Interface contacts:
Residue S102 in chain A interacts with residue R15 in chain B (closest heavy-atom distance 3.1 Å).
Residue S98 in chain A interacts with residue A11 in chain B (closest heavy-atom distance 3.6 Å).
Residue F115 in chain A interacts with residue L14 in chain B (closest heavy-atom distance 3.5 Å).
Residue I66 in chain A interacts with residue N20 in chain B (closest heavy-atom distance 3.5 Å).
Residue I62 in chain A interacts with residue I21 in chain B (closest heavy-atom distance 4.4 Å).
Residue V110 in chain A interacts with residue I21 in chain B (closest heavy-atom distance 4.0 Å).
Residue Y70 in chain A interacts with residue I17 in chain B (closest heavy-atom distance 3.2 Å).
Residue A111 in chain A interacts with residue I21 in chain B (closest heavy-atom distance 4.0 Å).
Residue I95 in chain A contacts residue L14 in chain B (closest heavy-atom distance 3.9 Å).
Residue W106 in chain A contacts residue D22 in chain B (closest heavy-atom distance 3.6 Å).
Residue S98 in chain A interacts with residue M12 in chain B (closest heavy-atom distance 3.4 Å).
Residue F74 in chain A interacts with residue L10 in chain B (closest heavy-atom distance 3.5 Å).
Residue G107 in chain A is in contact with residue G18 in chain B (closest heavy-atom distance 3.1 Å).
Residue I66 in chain A is in contact with residue R24 in chain B (closest heavy-atom distance 4.4 Å).
Residue F74 in chain A interacts with residue Q13 in chain B (closest heavy-atom distance 4.3 Å).
Residue F74 in chain A is in contact with residue L14 in chain B (closest heavy-atom distance 2.9 Å).
Residue I62 in chain A contacts residue M25 in chain B (closest heavy-atom distance 3.2 Å).
Residue M77 in chain A contacts residue Q13 in chain B (closest heavy-atom distance 4.4 Å).
Residue I95 in chain A is in contact with residue I7 in chain B (closest heavy-atom distance 3.7 Å).
Residue E73 in chain A is in contact with residue Q13 in chain B (closest heavy-atom distance 3.4 Å).
Residue N163 in chain A interacts with residue M25 in chain B (closest heavy-atom distance 3.5 Å).
Residue R108 in chain A is in contact with residue G18 in chain B (closest heavy-atom distance 3.5 Å).
Residue G63 in chain A is in contact with residue I21 in chain B (closest heavy-atom distance 4.1 Å).
Residue Y70 in chain A is in contact with residue Q13 in chain B (closest heavy-atom distance 3.3 Å).
Residue L81 in chain A interacts with residue L10 in chain B (closest heavy-atom distance 3.9 Å).
Residue F100 in chain A contacts residue R15 in chain B (closest heavy-atom distance 4.4 Å).
Residue L99 in chain A contacts residue A11 in chain B (closest heavy-atom distance 3.7 Å).
Residue N105 in chain A interacts with residue D19 in chain B (closest heavy-atom distance 2.5 Å).
Residue L81 in chain A contacts residue I6 in chain B (closest heavy-atom distance 3.8 Å).
Residue M77 in chain A contacts residue I6 in chain B (closest heavy-atom distance 3.5 Å).
Residue M77 in chain A is in contact with residue L10 in chain B (closest heavy-atom distance 3.7 Å).
Residue L81 in chain A contacts residue I7 in chain B (closest heavy-atom distance 4.3 Å).
Residue I95 in chain A contacts residue L10 in chain B (closest heavy-atom distance 3.5 Å).
Residue Y91 in chain A is in contact with residue I7 in chain B (closest heavy-atom distance 4.3 Å).
Residue I95 in chain A contacts residue A11 in chain B (closest heavy-atom distance 3.2 Å).
Residue V110 in chain A is in contact with residue M25 in chain B (closest heavy-atom distance 3.6 Å).
Residue R108 in chain A contacts residue R15 in chain B (closest heavy-atom distance 3.8 Å).
Residue A111 in chain A is in contact with residue L14 in chain B (closest heavy-atom distance 3.2 Å).
Residue N105 in chain A interacts with residue G18 in chain B (closest heavy-atom distance 4.1 Å).
Residue L78 in chain A is in contact with residue L10 in chain B (closest heavy-atom distance 4.3 Å).
Residue E101 in chain A interacts with residue R15 in chain B (closest heavy-atom distance 4.1 Å).
Residue A111 in chain A contacts residue G18 in chain B (closest heavy-atom distance 3.6 Å).
Residue W106 in chain A contacts residue M25 in chain B (closest heavy-atom distance 3.4 Å).
Residue N67 in chain A is in contact with residue I17 in chain B (closest heavy-atom distance 3.7 Å).
Residue K94 in chain A is in contact with residue I7 in chain B (closest heavy-atom distance 3.6 Å).
Residue Y70 in chain A contacts residue N20 in chain B (closest heavy-atom distance 4.3 Å).
Residue G107 in chain A interacts with residue M25 in chain B (closest heavy-atom distance 3.3 Å).
Residue H80 in chain A interacts with residue I6 in chain B (closest heavy-atom distance 4.2 Å).
Residue L99 in chain A contacts residue L14 in chain B (closest heavy-atom distance 3.5 Å).
Residue G107 in chain A is in contact with residue D22 in chain B (closest heavy-atom distance 3.6 Å).
Residue R108 in chain A interacts with residue D19 in chain B (closest heavy-atom distance 2.7 Å).
Residue I66 in chain A contacts residue I21 in chain B (closest heavy-atom distance 3.7 Å).
Residue I66 in chain A contacts residue I17 in chain B (closest heavy-atom distance 3.3 Å).
Residue A111 in chain A is in contact with residue I17 in chain B (closest heavy-atom distance 4.0 Å).
Residue G107 in chain A interacts with residue I21 in chain B (closest heavy-atom distance 3.6 Å).
Residue S98 in chain A is in contact with residue R15 in chain B (closest heavy-atom distance 2.2 Å).
Residue N105 in chain A interacts with residue D22 in chain B (closest heavy-atom distance 3.4 Å).
Residue L59 in chain A is in contact with residue M25 in chain B (closest heavy-atom distance 4.5 Å).
Residue L99 in chain A is in contact with residue R15 in chain B (closest heavy-atom distance 3.2 Å).
Residue M77 in chain A contacts residue K9 in chain B (closest heavy-atom distance 3.6 Å).

Sequence of chain A:
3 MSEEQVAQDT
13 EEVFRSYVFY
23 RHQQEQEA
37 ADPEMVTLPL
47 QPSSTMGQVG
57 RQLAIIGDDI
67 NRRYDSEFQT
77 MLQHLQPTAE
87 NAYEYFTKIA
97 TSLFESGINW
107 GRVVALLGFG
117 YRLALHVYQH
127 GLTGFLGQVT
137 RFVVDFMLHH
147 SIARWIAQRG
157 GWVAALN

This data describes a binding interaction between two proteins.

Sequence of chain B:
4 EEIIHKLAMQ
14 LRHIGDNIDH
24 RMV